Interface contacts:
Residue K283 in chain B is in contact with residue E3 in chain A (closest heavy-atom distance 4.3 Å).
Residue R285 in chain B is in contact with residue E2 in chain A (closest heavy-atom distance 3.3 Å).
Residue W284 in chain B interacts with residue E3 in chain A (closest heavy-atom distance 3.7 Å).
Residue R285 in chain B interacts with residue E4 in chain A (closest heavy-atom distance 3.7 Å).
Residue W284 in chain B contacts residue E2 in chain A (closest heavy-atom distance 4.0 Å).
Residue K283 in chain B interacts with residue E2 in chain A (closest heavy-atom distance 4.8 Å).
Residue W284 in chain B contacts residue E1 in chain A (closest heavy-atom distance 4.8 Å).
Residue K283 in chain B is in contact with residue E4 in chain A (closest heavy-atom distance 3.8 Å).
Residue H325 in chain B interacts with residue E6 in chain A (closest heavy-atom distance 2.5 Å).
Residue A327 in chain B interacts with residue E4 in chain A (closest heavy-atom distance 4.3 Å).
Residue W284 in chain B interacts with residue E4 in chain A (closest heavy-atom distance 4.1 Å).
Residue G286 in chain B interacts with residue E4 in chain A (closest heavy-atom distance 5.0 Å).

These two protein chains interact to form a complex.

Sequence of chain A:
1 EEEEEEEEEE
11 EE

Sequence of chain B:
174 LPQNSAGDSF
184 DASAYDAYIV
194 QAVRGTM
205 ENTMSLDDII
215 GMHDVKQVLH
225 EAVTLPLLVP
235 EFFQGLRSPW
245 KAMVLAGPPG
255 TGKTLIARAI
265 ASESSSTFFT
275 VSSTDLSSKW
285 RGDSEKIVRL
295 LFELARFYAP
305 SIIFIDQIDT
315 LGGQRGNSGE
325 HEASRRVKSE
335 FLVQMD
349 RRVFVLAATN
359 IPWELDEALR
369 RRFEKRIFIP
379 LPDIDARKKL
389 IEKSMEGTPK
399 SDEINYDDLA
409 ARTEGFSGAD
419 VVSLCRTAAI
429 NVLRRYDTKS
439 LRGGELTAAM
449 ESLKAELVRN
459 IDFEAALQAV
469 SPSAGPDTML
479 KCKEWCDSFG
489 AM